These two protein chains interact to form a complex.

Contacts between the two chains:
Residue K1040 in the second protein contacts residue I643 in the first protein (closest heavy-atom distance 3.6 Å).
Residue K1040 in the second protein is in contact with residue E639 in the first protein (closest heavy-atom distance 2.9 Å).
Residue K1037 in the second protein is in contact with residue I636 in the first protein (closest heavy-atom distance 4.7 Å).
Residue K1029 in the second protein contacts residue L633 in the first protein (closest heavy-atom distance 3.0 Å).
Residue K1029 in the second protein interacts with residue G632 in the first protein (closest heavy-atom distance 3.2 Å).
Residue D1033 in the second protein is in contact with residue L633 in the first protein (closest heavy-atom distance 4.2 Å).
Residue K1029 in the second protein contacts residue E631 in the first protein (closest heavy-atom distance 4.3 Å).
Residue D1033 in the second protein is in contact with residue I636 in the first protein (closest heavy-atom distance 2.9 Å).
Residue K1020 in the second protein interacts with residue T510 in the first protein (closest heavy-atom distance 4.5 Å).

Sequence of the second protein:
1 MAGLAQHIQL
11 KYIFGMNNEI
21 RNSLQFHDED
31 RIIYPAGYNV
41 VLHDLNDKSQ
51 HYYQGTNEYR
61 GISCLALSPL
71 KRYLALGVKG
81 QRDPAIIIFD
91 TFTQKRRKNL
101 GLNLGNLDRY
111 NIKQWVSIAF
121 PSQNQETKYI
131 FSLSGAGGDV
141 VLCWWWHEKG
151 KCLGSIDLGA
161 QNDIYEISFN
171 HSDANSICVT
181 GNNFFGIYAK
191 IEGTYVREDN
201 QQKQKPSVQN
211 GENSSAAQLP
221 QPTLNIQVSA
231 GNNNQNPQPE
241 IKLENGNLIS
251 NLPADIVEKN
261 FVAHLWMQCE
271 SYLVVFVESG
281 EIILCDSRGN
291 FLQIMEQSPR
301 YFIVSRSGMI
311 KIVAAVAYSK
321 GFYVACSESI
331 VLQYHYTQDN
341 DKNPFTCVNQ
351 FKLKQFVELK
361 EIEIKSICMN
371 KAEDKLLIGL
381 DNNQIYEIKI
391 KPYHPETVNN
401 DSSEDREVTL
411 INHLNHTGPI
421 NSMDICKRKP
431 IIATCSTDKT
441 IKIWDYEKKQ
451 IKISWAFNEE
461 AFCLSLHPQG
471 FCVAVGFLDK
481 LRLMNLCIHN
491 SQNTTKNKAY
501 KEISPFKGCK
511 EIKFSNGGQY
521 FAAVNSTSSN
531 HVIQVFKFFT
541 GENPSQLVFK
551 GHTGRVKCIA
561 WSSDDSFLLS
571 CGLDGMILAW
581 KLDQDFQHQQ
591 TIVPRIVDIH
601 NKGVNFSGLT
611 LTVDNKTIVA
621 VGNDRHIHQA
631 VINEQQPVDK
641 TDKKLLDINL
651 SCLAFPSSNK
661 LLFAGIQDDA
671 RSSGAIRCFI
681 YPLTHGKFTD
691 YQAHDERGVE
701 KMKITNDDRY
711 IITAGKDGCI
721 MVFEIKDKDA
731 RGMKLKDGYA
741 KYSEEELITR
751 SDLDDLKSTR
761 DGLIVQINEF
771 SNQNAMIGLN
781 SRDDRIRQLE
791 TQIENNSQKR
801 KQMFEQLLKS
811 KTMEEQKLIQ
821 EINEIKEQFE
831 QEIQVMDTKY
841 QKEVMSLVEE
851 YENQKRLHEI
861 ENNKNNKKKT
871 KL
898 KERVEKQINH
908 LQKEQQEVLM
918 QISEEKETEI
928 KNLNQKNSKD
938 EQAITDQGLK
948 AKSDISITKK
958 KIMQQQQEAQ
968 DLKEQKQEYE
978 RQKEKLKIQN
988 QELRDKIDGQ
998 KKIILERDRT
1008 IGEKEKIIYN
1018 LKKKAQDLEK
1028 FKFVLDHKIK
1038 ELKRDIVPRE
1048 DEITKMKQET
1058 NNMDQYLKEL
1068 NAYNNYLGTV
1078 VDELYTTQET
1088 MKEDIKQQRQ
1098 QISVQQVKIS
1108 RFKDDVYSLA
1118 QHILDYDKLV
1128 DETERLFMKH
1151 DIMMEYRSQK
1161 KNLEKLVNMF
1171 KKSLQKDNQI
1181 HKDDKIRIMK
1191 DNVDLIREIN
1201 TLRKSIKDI

Sequence of the first protein:
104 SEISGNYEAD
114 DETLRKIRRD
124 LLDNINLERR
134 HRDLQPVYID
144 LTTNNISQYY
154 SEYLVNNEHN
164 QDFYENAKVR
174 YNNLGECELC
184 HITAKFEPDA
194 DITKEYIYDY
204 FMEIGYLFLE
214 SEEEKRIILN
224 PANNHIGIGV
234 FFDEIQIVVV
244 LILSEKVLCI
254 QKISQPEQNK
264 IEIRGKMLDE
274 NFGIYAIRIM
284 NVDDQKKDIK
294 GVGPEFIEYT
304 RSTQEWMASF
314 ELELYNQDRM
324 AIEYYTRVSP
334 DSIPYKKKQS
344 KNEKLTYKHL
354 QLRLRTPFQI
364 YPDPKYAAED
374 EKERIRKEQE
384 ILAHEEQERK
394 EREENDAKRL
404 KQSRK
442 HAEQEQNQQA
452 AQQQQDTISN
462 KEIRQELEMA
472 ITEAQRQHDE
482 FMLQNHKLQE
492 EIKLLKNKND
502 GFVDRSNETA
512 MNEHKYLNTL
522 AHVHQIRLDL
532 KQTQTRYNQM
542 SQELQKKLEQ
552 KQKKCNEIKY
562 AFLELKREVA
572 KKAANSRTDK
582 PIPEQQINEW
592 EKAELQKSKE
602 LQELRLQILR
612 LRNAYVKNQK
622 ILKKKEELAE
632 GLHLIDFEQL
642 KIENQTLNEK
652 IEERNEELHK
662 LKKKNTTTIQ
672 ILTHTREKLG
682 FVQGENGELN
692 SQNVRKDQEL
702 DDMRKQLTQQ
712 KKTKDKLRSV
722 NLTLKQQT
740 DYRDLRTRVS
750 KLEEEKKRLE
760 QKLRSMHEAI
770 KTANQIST